Sequence of the second protein:
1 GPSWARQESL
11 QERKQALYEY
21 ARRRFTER

Residue-level contacts at the interface:
Residue G27 in the first protein interacts with residue L10 in the second protein (closest heavy-atom distance 4.1 Å).
Residue V25 in the first protein contacts residue K14 in the second protein (closest heavy-atom distance 3.8 Å).
Residue F51 in the first protein contacts residue F25 in the second protein (closest heavy-atom distance 4.1 Å).
Residue L165 in the first protein interacts with residue F25 in the second protein (closest heavy-atom distance 4.1 Å).
Residue F51 in the first protein interacts with residue R24 in the second protein (closest heavy-atom distance 3.5 Å).
Residue V25 in the first protein is in contact with residue L10 in the second protein (closest heavy-atom distance 3.7 Å).
Residue Q160 in the first protein is in contact with residue F25 in the second protein (closest heavy-atom distance 3.4 Å).
Residue L40 in the first protein interacts with residue Y18 in the second protein (closest heavy-atom distance 3.5 Å).
Residue A26 in the first protein contacts residue L10 in the second protein (closest heavy-atom distance 3.9 Å).
Residue L163 in the first protein contacts residue R22 in the second protein (closest heavy-atom distance 3.0 Å).
Residue L163 in the first protein interacts with residue A21 in the second protein (closest heavy-atom distance 3.9 Å).
Residue L40 in the first protein interacts with residue L17 in the second protein (closest heavy-atom distance 4.1 Å).
Residue E45 in the first protein contacts residue R24 in the second protein (closest heavy-atom distance 2.9 Å).
Residue M42 in the first protein contacts residue A21 in the second protein (closest heavy-atom distance 4.3 Å).
Residue I24 in the first protein is in contact with residue R13 in the second protein (closest heavy-atom distance 3.9 Å).
Residue Y13 in the first protein interacts with residue R6 in the second protein (closest heavy-atom distance 3.8 Å).
Residue I24 in the first protein is in contact with residue L17 in the second protein (closest heavy-atom distance 5.0 Å).
Residue V159 in the first protein is in contact with residue F25 in the second protein (closest heavy-atom distance 3.5 Å).
Residue P55 in the first protein interacts with residue Y18 in the second protein (closest heavy-atom distance 3.5 Å).
Residue G23 in the first protein interacts with residue L17 in the second protein (closest heavy-atom distance 4.1 Å).
Residue V25 in the first protein contacts residue L17 in the second protein (closest heavy-atom distance 4.1 Å).
Residue L165 in the first protein interacts with residue R22 in the second protein (closest heavy-atom distance 4.2 Å).
Residue E31 in the first protein is in contact with residue R6 in the second protein (closest heavy-atom distance 2.7 Å).
Residue M42 in the first protein contacts residue Y20 in the second protein (closest heavy-atom distance 4.1 Å).
Residue Y13 in the first protein is in contact with residue L10 in the second protein (closest heavy-atom distance 3.7 Å).
Residue T17 in the first protein contacts residue R13 in the second protein (closest heavy-atom distance 4.5 Å).
Residue Y13 in the first protein is in contact with residue Q7 in the second protein (closest heavy-atom distance 5.0 Å).
Residue L40 in the first protein contacts residue K14 in the second protein (closest heavy-atom distance 3.6 Å).
Residue V53 in the first protein contacts residue Y18 in the second protein (closest heavy-atom distance 3.5 Å).
Residue E31 in the first protein is in contact with residue S3 in the second protein (closest heavy-atom distance 3.5 Å).
Residue I41 in the first protein contacts residue L17 in the second protein (closest heavy-atom distance 5.0 Å).
Residue E38 in the first protein is in contact with residue K14 in the second protein (closest heavy-atom distance 2.7 Å).
Residue L165 in the first protein contacts residue T26 in the second protein (closest heavy-atom distance 4.2 Å).
Residue P28 in the first protein interacts with residue L10 in the second protein (closest heavy-atom distance 3.5 Å).
Residue E31 in the first protein is in contact with residue Q7 in the second protein (closest heavy-atom distance 2.8 Å).
Residue L163 in the first protein contacts residue F25 in the second protein (closest heavy-atom distance 3.7 Å).
Residue A26 in the first protein contacts residue R13 in the second protein (closest heavy-atom distance 4.7 Å).
Residue E32 in the first protein interacts with residue Q7 in the second protein (closest heavy-atom distance 4.6 Å).
Residue N30 in the first protein is in contact with residue Q7 in the second protein (closest heavy-atom distance 3.6 Å).
Residue S162 in the first protein contacts residue Y18 in the second protein (closest heavy-atom distance 3.6 Å).
Residue E45 in the first protein is in contact with residue Y20 in the second protein (closest heavy-atom distance 4.8 Å).
Residue L163 in the first protein contacts residue Y18 in the second protein (closest heavy-atom distance 4.3 Å).
Residue V25 in the first protein contacts residue R13 in the second protein (closest heavy-atom distance 3.8 Å).
Residue F51 in the first protein interacts with residue A21 in the second protein (closest heavy-atom distance 3.3 Å).
Residue P20 in the first protein contacts residue R13 in the second protein (closest heavy-atom distance 4.0 Å).
Residue G164 in the first protein is in contact with residue R22 in the second protein (closest heavy-atom distance 4.9 Å).
Residue E50 in the first protein is in contact with residue F25 in the second protein (closest heavy-atom distance 4.2 Å).
Residue M42 in the first protein interacts with residue L17 in the second protein (closest heavy-atom distance 4.2 Å).
Residue V53 in the first protein contacts residue A21 in the second protein (closest heavy-atom distance 3.6 Å).
Residue V53 in the first protein interacts with residue L17 in the second protein (closest heavy-atom distance 4.2 Å).
Residue F51 in the first protein is in contact with residue Y20 in the second protein (closest heavy-atom distance 5.0 Å).
Residue K156 in the first protein interacts with residue F25 in the second protein (closest heavy-atom distance 3.9 Å).
Residue L16 in the first protein interacts with residue R13 in the second protein (closest heavy-atom distance 4.9 Å).

These two protein chains interact to form a complex.

Sequence of the first protein:
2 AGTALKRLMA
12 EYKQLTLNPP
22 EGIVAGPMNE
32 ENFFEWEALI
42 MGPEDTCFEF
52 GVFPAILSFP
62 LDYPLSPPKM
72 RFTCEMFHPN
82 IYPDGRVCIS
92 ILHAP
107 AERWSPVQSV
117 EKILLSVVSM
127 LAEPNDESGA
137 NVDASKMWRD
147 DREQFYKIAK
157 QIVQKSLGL